Sequence of protein 1:
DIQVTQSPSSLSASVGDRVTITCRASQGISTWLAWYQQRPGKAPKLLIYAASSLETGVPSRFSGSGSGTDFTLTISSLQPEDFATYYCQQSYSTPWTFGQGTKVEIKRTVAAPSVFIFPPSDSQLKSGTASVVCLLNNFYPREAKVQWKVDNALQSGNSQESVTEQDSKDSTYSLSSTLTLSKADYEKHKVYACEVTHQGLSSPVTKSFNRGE

Residue-level contacts at the interface:
Residue S91 in protein 1 is in contact with residue K170 in protein 2 (closest heavy-atom distance 4.0 Å).
Residue Y92 in protein 1 is in contact with residue S171 in protein 2 (closest heavy-atom distance 4.2 Å).
Residue Y92 in protein 1 interacts with residue K170 in protein 2 (closest heavy-atom distance 2.4 Å).
Residue W32 in protein 1 interacts with residue R151 in protein 2 (closest heavy-atom distance 4.2 Å).
Residue W32 in protein 1 is in contact with residue K170 in protein 2 (closest heavy-atom distance 3.6 Å).
Residue W32 in protein 1 contacts residue S167 in protein 2 (closest heavy-atom distance 3.8 Å).
Residue W32 in protein 1 interacts with residue T168 in protein 2 (closest heavy-atom distance 3.4 Å).
Residue S30 in protein 1 contacts residue S167 in protein 2 (closest heavy-atom distance 4.3 Å).
Residue W32 in protein 1 interacts with residue D149 in protein 2 (closest heavy-atom distance 5.0 Å).
Residue T31 in protein 1 interacts with residue S167 in protein 2 (closest heavy-atom distance 4.0 Å).
Residue W32 in protein 1 interacts with residue L169 in protein 2 (closest heavy-atom distance 4.2 Å).
Residue S93 in protein 1 is in contact with residue K170 in protein 2 (closest heavy-atom distance 4.6 Å).

Sequence of protein 2:
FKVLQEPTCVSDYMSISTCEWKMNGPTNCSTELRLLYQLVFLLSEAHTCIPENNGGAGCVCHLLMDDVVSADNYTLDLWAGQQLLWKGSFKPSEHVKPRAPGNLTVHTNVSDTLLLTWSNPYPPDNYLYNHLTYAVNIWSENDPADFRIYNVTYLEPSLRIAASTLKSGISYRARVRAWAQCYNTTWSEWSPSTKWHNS

These two protein chains interact to form a complex.